Interface contacts:
Residue G363 in chain B is in contact with residue A7 in chain A (closest heavy-atom distance 4.2 Å).
Residue T482 in chain B interacts with residue L10 in chain A (closest heavy-atom distance 3.3 Å).
Residue R361 in chain B is in contact with residue S16 in chain A (closest heavy-atom distance 4.2 Å).
Residue E357 in chain B interacts with residue Y17 in chain A (closest heavy-atom distance 3.2 Å).
Residue K62 in chain B is in contact with residue M6 in chain A (closest heavy-atom distance 3.9 Å).
Residue T61 in chain B contacts residue A7 in chain A (closest heavy-atom distance 3.4 Å).
Residue Y489 in chain B interacts with residue I11 in chain A (closest heavy-atom distance 4.9 Å).
Residue R485 in chain B interacts with residue S12 in chain A (closest heavy-atom distance 4.9 Å).
Residue P365 in chain B contacts residue I11 in chain A (closest heavy-atom distance 3.8 Å).
Residue R485 in chain B contacts residue L10 in chain A (closest heavy-atom distance 2.7 Å).
Residue R360 in chain B interacts with residue Y17 in chain A (closest heavy-atom distance 3.6 Å).
Residue R360 in chain B contacts residue S12 in chain A (closest heavy-atom distance 4.3 Å).
Residue T65 in chain B contacts residue L10 in chain A (closest heavy-atom distance 3.8 Å).
Residue K62 in chain B is in contact with residue A7 in chain A (closest heavy-atom distance 3.6 Å).
Residue S58 in chain B contacts residue L10 in chain A (closest heavy-atom distance 3.8 Å).
Residue R485 in chain B interacts with residue I11 in chain A (closest heavy-atom distance 2.8 Å).
Residue P365 in chain B interacts with residue A7 in chain A (closest heavy-atom distance 4.2 Å).
Residue R360 in chain B is in contact with residue S16 in chain A (closest heavy-atom distance 3.5 Å).
Residue R361 in chain B interacts with residue Y17 in chain A (closest heavy-atom distance 3.0 Å).
Residue T57 in chain B interacts with residue L10 in chain A (closest heavy-atom distance 3.5 Å).
Residue A486 in chain B is in contact with residue I11 in chain A (closest heavy-atom distance 5.0 Å).
Residue A59 in chain B interacts with residue L10 in chain A (closest heavy-atom distance 3.9 Å).
Residue S387 in chain B contacts residue L10 in chain A (closest heavy-atom distance 4.9 Å).
Residue G363 in chain B interacts with residue I11 in chain A (closest heavy-atom distance 3.7 Å).
Residue A486 in chain B contacts residue S12 in chain A (closest heavy-atom distance 3.6 Å).
Residue V364 in chain B interacts with residue I11 in chain A (closest heavy-atom distance 3.7 Å).
Residue S387 in chain B interacts with residue I11 in chain A (closest heavy-atom distance 4.0 Å).
Residue A359 in chain B is in contact with residue I11 in chain A (closest heavy-atom distance 4.8 Å).
Residue T482 in chain B is in contact with residue I11 in chain A (closest heavy-atom distance 4.3 Å).
Residue T482 in chain B contacts residue Y9 in chain A (closest heavy-atom distance 4.7 Å).
Residue A59 in chain B interacts with residue A7 in chain A (closest heavy-atom distance 3.8 Å).
Residue A59 in chain B interacts with residue M6 in chain A (closest heavy-atom distance 4.7 Å).
Residue K63 in chain B contacts residue M6 in chain A (closest heavy-atom distance 3.8 Å).
Residue T482 in chain B is in contact with residue S12 in chain A (closest heavy-atom distance 3.6 Å).
Residue Y489 in chain B is in contact with residue S12 in chain A (closest heavy-atom distance 4.2 Å).
Residue R360 in chain B interacts with residue I11 in chain A (closest heavy-atom distance 4.0 Å).
Residue T65 in chain B interacts with residue M6 in chain A (closest heavy-atom distance 3.9 Å).

Sequence of chain B:
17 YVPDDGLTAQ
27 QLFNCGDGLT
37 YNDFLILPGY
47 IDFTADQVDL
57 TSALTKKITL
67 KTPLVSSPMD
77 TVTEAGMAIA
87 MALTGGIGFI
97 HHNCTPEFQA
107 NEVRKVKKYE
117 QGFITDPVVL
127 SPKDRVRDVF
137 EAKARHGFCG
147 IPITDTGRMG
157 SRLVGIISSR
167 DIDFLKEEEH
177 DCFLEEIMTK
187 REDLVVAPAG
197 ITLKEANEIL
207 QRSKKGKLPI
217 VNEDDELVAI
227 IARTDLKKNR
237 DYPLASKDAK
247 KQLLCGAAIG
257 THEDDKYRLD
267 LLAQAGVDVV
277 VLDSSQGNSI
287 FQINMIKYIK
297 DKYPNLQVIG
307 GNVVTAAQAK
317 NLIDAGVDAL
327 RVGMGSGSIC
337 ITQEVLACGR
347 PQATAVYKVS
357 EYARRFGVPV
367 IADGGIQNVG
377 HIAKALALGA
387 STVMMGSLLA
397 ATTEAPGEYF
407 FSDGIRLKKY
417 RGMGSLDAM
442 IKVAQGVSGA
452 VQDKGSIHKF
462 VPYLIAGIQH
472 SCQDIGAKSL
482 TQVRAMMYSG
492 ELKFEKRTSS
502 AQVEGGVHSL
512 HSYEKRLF

The following describes two proteins that form a bound complex.

Sequence of chain A:
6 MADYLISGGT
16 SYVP